Residue-level contacts at the interface:
Residue G59 in chain B is in contact with residue A3 in chain A (closest heavy-atom distance 3.5 Å).
Residue T57 in chain B interacts with residue T2 in chain A (closest heavy-atom distance 5.0 Å).
Residue G59 in chain B contacts residue T2 in chain A (closest heavy-atom distance 3.5 Å).
Residue N60 in chain B contacts residue A3 in chain A (closest heavy-atom distance 3.9 Å).
Residue I72 in chain B is in contact with residue G4 in chain A (closest heavy-atom distance 4.2 Å).
Residue R78 in chain B interacts with residue Q8 in chain A (closest heavy-atom distance 3.5 Å).
Residue N60 in chain B is in contact with residue G4 in chain A (closest heavy-atom distance 3.0 Å).
Residue S61 in chain B contacts residue T2 in chain A (closest heavy-atom distance 5.0 Å).
Residue G59 in chain B contacts residue G4 in chain A (closest heavy-atom distance 3.6 Å).
Residue N60 in chain B contacts residue A5 in chain A (closest heavy-atom distance 4.8 Å).
Residue G59 in chain B contacts residue Q1 in chain A (closest heavy-atom distance 5.0 Å).
Residue S61 in chain B interacts with residue Q1 in chain A (closest heavy-atom distance 4.7 Å).
Residue D82 in chain B is in contact with residue Q8 in chain A (closest heavy-atom distance 4.8 Å).
Residue S61 in chain B interacts with residue A3 in chain A (closest heavy-atom distance 4.4 Å).

Sequence of chain A:
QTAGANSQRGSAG

Sequence of chain B:
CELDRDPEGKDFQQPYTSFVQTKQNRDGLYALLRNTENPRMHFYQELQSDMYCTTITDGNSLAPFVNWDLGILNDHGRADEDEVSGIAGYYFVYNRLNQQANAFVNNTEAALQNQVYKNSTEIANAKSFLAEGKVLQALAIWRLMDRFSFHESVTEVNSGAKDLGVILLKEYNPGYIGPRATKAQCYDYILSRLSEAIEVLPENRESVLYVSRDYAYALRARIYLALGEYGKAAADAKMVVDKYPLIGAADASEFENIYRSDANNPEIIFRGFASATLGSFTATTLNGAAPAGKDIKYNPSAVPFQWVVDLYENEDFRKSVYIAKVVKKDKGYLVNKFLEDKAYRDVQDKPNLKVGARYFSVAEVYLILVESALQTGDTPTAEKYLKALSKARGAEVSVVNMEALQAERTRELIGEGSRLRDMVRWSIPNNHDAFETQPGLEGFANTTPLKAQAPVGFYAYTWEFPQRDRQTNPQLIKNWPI

The following describes two proteins that form a bound complex.